Sequence of chain A:
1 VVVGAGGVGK

The following describes two proteins that form a bound complex.

Sequence of chain B:
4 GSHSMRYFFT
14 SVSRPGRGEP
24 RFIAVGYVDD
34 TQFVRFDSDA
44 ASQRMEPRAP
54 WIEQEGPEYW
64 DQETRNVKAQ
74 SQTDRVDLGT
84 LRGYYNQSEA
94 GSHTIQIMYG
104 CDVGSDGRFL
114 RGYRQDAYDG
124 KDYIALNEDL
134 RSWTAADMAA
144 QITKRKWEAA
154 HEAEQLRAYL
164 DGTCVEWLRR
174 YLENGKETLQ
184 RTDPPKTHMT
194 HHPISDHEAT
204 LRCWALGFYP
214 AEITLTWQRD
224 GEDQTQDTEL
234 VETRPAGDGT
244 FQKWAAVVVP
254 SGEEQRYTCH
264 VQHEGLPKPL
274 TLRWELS

Interface contacts:
Residue K149 in chain B contacts residue V8 in chain A (closest heavy-atom distance 4.8 Å).
Residue E66 in chain B interacts with residue V2 in chain A (closest heavy-atom distance 2.9 Å).
Residue I145 in chain B interacts with residue K10 in chain A (closest heavy-atom distance 4.8 Å).
Residue W150 in chain B interacts with residue K10 in chain A (closest heavy-atom distance 3.5 Å).
Residue Y162 in chain B interacts with residue V1 in chain A (closest heavy-atom distance 2.5 Å).
Residue M48 in chain B contacts residue V2 in chain A (closest heavy-atom distance 3.9 Å).
Residue I100 in chain B is in contact with residue K10 in chain A (closest heavy-atom distance 4.3 Å).
Residue T76 in chain B is in contact with residue G9 in chain A (closest heavy-atom distance 4.0 Å).
Residue Y87 in chain B interacts with residue K10 in chain A (closest heavy-atom distance 2.9 Å).
Residue E155 in chain B is in contact with residue G7 in chain A (closest heavy-atom distance 3.6 Å).
Residue D119 in chain B interacts with residue K10 in chain A (closest heavy-atom distance 3.1 Å).
Residue K149 in chain B interacts with residue K10 in chain A (closest heavy-atom distance 3.4 Å).
Residue W170 in chain B interacts with residue V1 in chain A (closest heavy-atom distance 3.7 Å).
Residue Y162 in chain B is in contact with residue V3 in chain A (closest heavy-atom distance 3.7 Å).
Residue T146 in chain B contacts residue K10 in chain A (closest heavy-atom distance 2.5 Å).
Residue Y174 in chain B interacts with residue V1 in chain A (closest heavy-atom distance 2.9 Å).
Residue V70 in chain B interacts with residue V2 in chain A (closest heavy-atom distance 4.0 Å).
Residue L84 in chain B interacts with residue K10 in chain A (closest heavy-atom distance 3.7 Å).
Residue N69 in chain B is in contact with residue A5 in chain A (closest heavy-atom distance 3.0 Å).
Residue W150 in chain B contacts residue G9 in chain A (closest heavy-atom distance 3.0 Å).
Residue T76 in chain B interacts with residue G7 in chain A (closest heavy-atom distance 3.9 Å).
Residue I98 in chain B interacts with residue K10 in chain A (closest heavy-atom distance 3.6 Å).
Residue K149 in chain B is in contact with residue G9 in chain A (closest heavy-atom distance 3.2 Å).
Residue D80 in chain B is in contact with residue G9 in chain A (closest heavy-atom distance 3.4 Å).
Residue T76 in chain B contacts residue V8 in chain A (closest heavy-atom distance 4.3 Å).
Residue A72 in chain B contacts residue A5 in chain A (closest heavy-atom distance 3.5 Å).
Residue N69 in chain B is in contact with residue V2 in chain A (closest heavy-atom distance 3.6 Å).
Residue Q65 in chain B is in contact with residue V1 in chain A (closest heavy-atom distance 4.6 Å).
Residue T166 in chain B interacts with residue V1 in chain A (closest heavy-atom distance 4.0 Å).
Residue Y10 in chain B interacts with residue V1 in chain A (closest heavy-atom distance 3.2 Å).
Residue E66 in chain B contacts residue V1 in chain A (closest heavy-atom distance 3.2 Å).
Residue M8 in chain B interacts with residue V1 in chain A (closest heavy-atom distance 3.8 Å).
Residue Y62 in chain B contacts residue V1 in chain A (closest heavy-atom distance 3.4 Å).
Residue A120 in chain B is in contact with residue K10 in chain A (closest heavy-atom distance 5.0 Å).
Residue Y162 in chain B is in contact with residue V2 in chain A (closest heavy-atom distance 3.8 Å).
Residue E155 in chain B interacts with residue V8 in chain A (closest heavy-atom distance 3.3 Å).
Residue N69 in chain B is in contact with residue V3 in chain A (closest heavy-atom distance 3.6 Å).
Residue T83 in chain B is in contact with residue K10 in chain A (closest heavy-atom distance 3.6 Å).
Residue Y102 in chain B interacts with residue V3 in chain A (closest heavy-atom distance 3.0 Å).
Residue F12 in chain B contacts residue V2 in chain A (closest heavy-atom distance 4.3 Å).
Residue N69 in chain B interacts with residue G4 in chain A (closest heavy-atom distance 3.7 Å).
Residue W150 in chain B interacts with residue V8 in chain A (closest heavy-atom distance 3.5 Å).
Residue Y126 in chain B is in contact with residue K10 in chain A (closest heavy-atom distance 3.9 Å).
Residue L159 in chain B contacts residue V3 in chain A (closest heavy-atom distance 4.6 Å).
Residue E155 in chain B interacts with residue G6 in chain A (closest heavy-atom distance 4.5 Å).
Residue I127 in chain B is in contact with residue K10 in chain A (closest heavy-atom distance 5.0 Å).
Residue Q73 in chain B contacts residue V3 in chain A (closest heavy-atom distance 4.2 Å).
Residue D80 in chain B contacts residue K10 in chain A (closest heavy-atom distance 2.7 Å).
Residue Y102 in chain B is in contact with residue V2 in chain A (closest heavy-atom distance 3.5 Å).
Residue A153 in chain B interacts with residue V8 in chain A (closest heavy-atom distance 4.2 Å).
Residue Y10 in chain B is in contact with residue V2 in chain A (closest heavy-atom distance 3.4 Å).